This data describes a binding interaction between two proteins.

Sequence of the second protein:
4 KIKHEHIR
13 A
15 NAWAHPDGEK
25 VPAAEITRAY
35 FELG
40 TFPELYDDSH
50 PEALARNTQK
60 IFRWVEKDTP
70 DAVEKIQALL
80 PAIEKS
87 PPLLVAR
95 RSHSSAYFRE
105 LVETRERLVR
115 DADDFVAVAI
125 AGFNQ

Residue-level contacts at the interface:
Residue I124 in the second protein is in contact with residue V91 in the first protein (closest heavy-atom distance 4.1 Å).
Residue D117 in the second protein is in contact with residue L89 in the first protein (closest heavy-atom distance 3.6 Å).
Residue L105 in the second protein contacts residue V120 in the first protein (closest heavy-atom distance 4.0 Å).
Residue A116 in the second protein interacts with residue R109 in the first protein (closest heavy-atom distance 4.5 Å).
Residue Y101 in the second protein is in contact with residue F127 in the first protein (closest heavy-atom distance 3.7 Å).
Residue P88 in the second protein contacts residue D117 in the first protein (closest heavy-atom distance 4.8 Å).
Residue A123 in the second protein interacts with residue Y101 in the first protein (closest heavy-atom distance 3.1 Å).
Residue V120 in the second protein interacts with residue P88 in the first protein (closest heavy-atom distance 4.1 Å).
Residue P88 in the second protein interacts with residue V120 in the first protein (closest heavy-atom distance 3.9 Å).
Residue V113 in the second protein interacts with residue V113 in the first protein (closest heavy-atom distance 4.0 Å).
Residue V120 in the second protein contacts residue A92 in the first protein (closest heavy-atom distance 3.8 Å).
Residue L89 in the second protein interacts with residue V120 in the first protein (closest heavy-atom distance 4.2 Å).
Residue L112 in the second protein contacts residue V113 in the first protein (closest heavy-atom distance 4.9 Å).
Residue F127 in the second protein is in contact with residue S99 in the first protein (closest heavy-atom distance 4.9 Å).
Residue Y101 in the second protein is in contact with residue A123 in the first protein (closest heavy-atom distance 3.0 Å).
Residue V120 in the second protein contacts residue R109 in the first protein (closest heavy-atom distance 4.2 Å).
Residue L105 in the second protein contacts residue F119 in the first protein (closest heavy-atom distance 5.0 Å).
Residue R109 in the second protein interacts with residue V120 in the first protein (closest heavy-atom distance 4.2 Å).
Residue H19 in the second protein interacts with residue H19 in the first protein (closest heavy-atom distance 4.1 Å).
Residue D117 in the second protein contacts residue R109 in the first protein (closest heavy-atom distance 2.6 Å).
Residue R109 in the second protein interacts with residue D117 in the first protein (closest heavy-atom distance 3.0 Å).
Residue L105 in the second protein contacts residue A123 in the first protein (closest heavy-atom distance 3.7 Å).
Residue P88 in the second protein interacts with residue I124 in the first protein (closest heavy-atom distance 3.3 Å).
Residue I124 in the second protein contacts residue P88 in the first protein (closest heavy-atom distance 3.3 Å).
Residue R109 in the second protein contacts residue V113 in the first protein (closest heavy-atom distance 3.4 Å).
Residue N128 in the second protein interacts with residue F102 in the first protein (closest heavy-atom distance 4.8 Å).
Residue I124 in the second protein contacts residue Y101 in the first protein (closest heavy-atom distance 4.9 Å).
Residue A92 in the second protein contacts residue V120 in the first protein (closest heavy-atom distance 3.9 Å).
Residue N128 in the second protein is in contact with residue R95 in the first protein (closest heavy-atom distance 3.0 Å).
Residue L112 in the second protein contacts residue A116 in the first protein (closest heavy-atom distance 3.6 Å).
Residue A92 in the second protein interacts with residue I124 in the first protein (closest heavy-atom distance 3.8 Å).
Residue V91 in the second protein is in contact with residue I124 in the first protein (closest heavy-atom distance 4.3 Å).
Residue F102 in the second protein interacts with residue I124 in the first protein (closest heavy-atom distance 3.5 Å).
Residue V113 in the second protein is in contact with residue R109 in the first protein (closest heavy-atom distance 3.5 Å).
Residue Y101 in the second protein interacts with residue I124 in the first protein (closest heavy-atom distance 4.8 Å).
Residue F102 in the second protein is in contact with residue F127 in the first protein (closest heavy-atom distance 4.4 Å).
Residue F127 in the second protein interacts with residue F102 in the first protein (closest heavy-atom distance 3.2 Å).
Residue N128 in the second protein contacts residue E83 in the first protein (closest heavy-atom distance 4.7 Å).
Residue L89 in the second protein contacts residue D117 in the first protein (closest heavy-atom distance 3.6 Å).
Residue L112 in the second protein interacts with residue L112 in the first protein (closest heavy-atom distance 3.4 Å).
Residue I124 in the second protein is in contact with residue A92 in the first protein (closest heavy-atom distance 4.0 Å).
Residue L105 in the second protein is in contact with residue I124 in the first protein (closest heavy-atom distance 3.9 Å).
Residue I124 in the second protein contacts residue R95 in the first protein (closest heavy-atom distance 4.5 Å).
Residue A123 in the second protein contacts residue L105 in the first protein (closest heavy-atom distance 3.9 Å).
Residue F127 in the second protein contacts residue R95 in the first protein (closest heavy-atom distance 3.9 Å).
Residue R109 in the second protein is in contact with residue A116 in the first protein (closest heavy-atom distance 4.9 Å).
Residue P88 in the second protein is in contact with residue A121 in the first protein (closest heavy-atom distance 3.7 Å).
Residue F127 in the second protein contacts residue Y101 in the first protein (closest heavy-atom distance 3.3 Å).
Residue I124 in the second protein contacts residue F102 in the first protein (closest heavy-atom distance 4.0 Å).
Residue V120 in the second protein is in contact with residue L105 in the first protein (closest heavy-atom distance 4.5 Å).
Residue I124 in the second protein is in contact with residue L105 in the first protein (closest heavy-atom distance 4.7 Å).
Residue A116 in the second protein is in contact with residue L112 in the first protein (closest heavy-atom distance 4.3 Å).
Residue A121 in the second protein interacts with residue P88 in the first protein (closest heavy-atom distance 3.9 Å).
Residue D117 in the second protein contacts residue P88 in the first protein (closest heavy-atom distance 4.5 Å).
Residue V120 in the second protein contacts residue L89 in the first protein (closest heavy-atom distance 4.3 Å).

Sequence of the first protein:
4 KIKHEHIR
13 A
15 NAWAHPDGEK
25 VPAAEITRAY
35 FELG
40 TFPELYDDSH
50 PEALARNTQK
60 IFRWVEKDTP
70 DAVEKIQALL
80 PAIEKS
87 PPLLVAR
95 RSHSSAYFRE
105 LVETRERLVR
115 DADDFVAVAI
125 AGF